Residue-level contacts at the interface:
Residue V53 in protein 2 contacts residue H46 in protein 1 (closest heavy-atom distance 4.3 Å).
Residue W57 in protein 2 contacts residue H46 in protein 1 (closest heavy-atom distance 3.3 Å).
Residue I50 in protein 2 contacts residue L42 in protein 1 (closest heavy-atom distance 4.5 Å).
Residue W57 in protein 2 is in contact with residue L49 in protein 1 (closest heavy-atom distance 4.4 Å).
Residue W57 in protein 2 contacts residue F50 in protein 1 (closest heavy-atom distance 3.5 Å).
Residue V53 in protein 2 interacts with residue F50 in protein 1 (closest heavy-atom distance 4.8 Å).
Residue I50 in protein 2 is in contact with residue G43 in protein 1 (closest heavy-atom distance 3.8 Å).
Residue I50 in protein 2 interacts with residue M39 in protein 1 (closest heavy-atom distance 3.8 Å).
Residue L43 in protein 2 contacts residue A36 in protein 1 (closest heavy-atom distance 4.8 Å).
Residue N56 in protein 2 contacts residue F50 in protein 1 (closest heavy-atom distance 3.4 Å).

Sequence of protein 1:
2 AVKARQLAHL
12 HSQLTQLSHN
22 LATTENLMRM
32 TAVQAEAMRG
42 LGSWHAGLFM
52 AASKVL

These two protein chains interact to form a complex.

Sequence of protein 2:
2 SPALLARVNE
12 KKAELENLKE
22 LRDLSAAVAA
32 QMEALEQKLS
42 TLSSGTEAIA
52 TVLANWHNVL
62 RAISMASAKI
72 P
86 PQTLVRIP